The following describes two proteins that form a bound complex.

Sequence of the second protein:
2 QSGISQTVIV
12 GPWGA

Sequence of the first protein:
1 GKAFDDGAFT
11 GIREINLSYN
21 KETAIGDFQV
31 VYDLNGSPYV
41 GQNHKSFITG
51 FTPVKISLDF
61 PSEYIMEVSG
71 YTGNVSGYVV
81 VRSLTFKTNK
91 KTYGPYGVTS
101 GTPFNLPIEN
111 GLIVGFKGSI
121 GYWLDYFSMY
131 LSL

Residue-level contacts at the interface:
Residue I108 in the first protein interacts with residue I10 in the second protein (closest heavy-atom distance 3.5 Å).
Residue N110 in the first protein interacts with residue I10 in the second protein (closest heavy-atom distance 2.9 Å).
Residue I108 in the first protein contacts residue G12 in the second protein (closest heavy-atom distance 3.9 Å).
Residue L133 in the first protein contacts residue Q7 in the second protein (closest heavy-atom distance 3.5 Å).
Residue L133 in the first protein is in contact with residue T8 in the second protein (closest heavy-atom distance 3.7 Å).
Residue N110 in the first protein interacts with residue T8 in the second protein (closest heavy-atom distance 2.9 Å).
Residue N105 in the first protein contacts residue W14 in the second protein (closest heavy-atom distance 3.0 Å).
Residue E109 in the first protein is in contact with residue P13 in the second protein (closest heavy-atom distance 3.7 Å).
Residue P107 in the first protein interacts with residue P13 in the second protein (closest heavy-atom distance 3.5 Å).
Residue P107 in the first protein interacts with residue V11 in the second protein (closest heavy-atom distance 3.4 Å).
Residue S132 in the first protein interacts with residue V9 in the second protein (closest heavy-atom distance 3.9 Å).
Residue G111 in the first protein contacts residue V9 in the second protein (closest heavy-atom distance 4.4 Å).
Residue N110 in the first protein is in contact with residue V9 in the second protein (closest heavy-atom distance 3.4 Å).
Residue P107 in the first protein interacts with residue G12 in the second protein (closest heavy-atom distance 2.9 Å).
Residue L133 in the first protein contacts residue V9 in the second protein (closest heavy-atom distance 3.6 Å).
Residue N105 in the first protein is in contact with residue P13 in the second protein (closest heavy-atom distance 4.7 Å).
Residue L131 in the first protein contacts residue V11 in the second protein (closest heavy-atom distance 3.6 Å).
Residue L106 in the first protein is in contact with residue V11 in the second protein (closest heavy-atom distance 3.7 Å).
Residue E109 in the first protein contacts residue G12 in the second protein (closest heavy-atom distance 3.3 Å).
Residue E109 in the first protein contacts residue I10 in the second protein (closest heavy-atom distance 2.8 Å).
Residue I108 in the first protein interacts with residue V11 in the second protein (closest heavy-atom distance 4.3 Å).
Residue P107 in the first protein interacts with residue W14 in the second protein (closest heavy-atom distance 3.7 Å).
Residue N110 in the first protein interacts with residue Q7 in the second protein (closest heavy-atom distance 3.2 Å).
Residue E109 in the first protein contacts residue V11 in the second protein (closest heavy-atom distance 4.3 Å).
Residue L106 in the first protein interacts with residue W14 in the second protein (closest heavy-atom distance 4.3 Å).
Residue P107 in the first protein contacts residue I10 in the second protein (closest heavy-atom distance 4.7 Å).
Residue L131 in the first protein interacts with residue V9 in the second protein (closest heavy-atom distance 4.0 Å).